Interface contacts:
Residue N34 in the first protein is in contact with residue H22 in the second protein (closest heavy-atom distance 3.6 Å).
Residue T39 in the first protein is in contact with residue I19 in the second protein (closest heavy-atom distance 2.8 Å).
Residue V38 in the first protein is in contact with residue M18 in the second protein (closest heavy-atom distance 3.5 Å).
Residue N134 in the first protein is in contact with residue N15 in the second protein (closest heavy-atom distance 3.8 Å).
Residue D50 in the first protein interacts with residue N17 in the second protein (closest heavy-atom distance 2.8 Å).
Residue P35 in the first protein is in contact with residue N21 in the second protein (closest heavy-atom distance 4.4 Å).
Residue Q37 in the first protein interacts with residue N26 in the second protein (closest heavy-atom distance 2.8 Å).
Residue L41 in the first protein interacts with residue I19 in the second protein (closest heavy-atom distance 3.6 Å).
Residue Q37 in the first protein is in contact with residue N21 in the second protein (closest heavy-atom distance 2.7 Å).
Residue L18 in the first protein is in contact with residue F27 in the second protein (closest heavy-atom distance 2.9 Å).
Residue L41 in the first protein is in contact with residue M18 in the second protein (closest heavy-atom distance 4.4 Å).
Residue T130 in the first protein is in contact with residue L20 in the second protein (closest heavy-atom distance 4.4 Å).
Residue P35 in the first protein interacts with residue H22 in the second protein (closest heavy-atom distance 3.6 Å).
Residue L36 in the first protein interacts with residue L20 in the second protein (closest heavy-atom distance 3.8 Å).
Residue N34 in the first protein is in contact with residue M23 in the second protein (closest heavy-atom distance 3.3 Å).
Residue P33 in the first protein is in contact with residue M23 in the second protein (closest heavy-atom distance 3.4 Å).
Residue V38 in the first protein is in contact with residue L20 in the second protein (closest heavy-atom distance 4.3 Å).
Residue Q37 in the first protein is in contact with residue M23 in the second protein (closest heavy-atom distance 3.5 Å).
Residue T39 in the first protein is in contact with residue N21 in the second protein (closest heavy-atom distance 2.6 Å).
Residue L42 in the first protein is in contact with residue N17 in the second protein (closest heavy-atom distance 2.8 Å).
Residue Q37 in the first protein contacts residue I19 in the second protein (closest heavy-atom distance 3.8 Å).
Residue T130 in the first protein contacts residue V12 in the second protein (closest heavy-atom distance 3.6 Å).
Residue L41 in the first protein is in contact with residue N17 in the second protein (closest heavy-atom distance 2.8 Å).
Residue A133 in the first protein is in contact with residue M18 in the second protein (closest heavy-atom distance 4.3 Å).
Residue L36 in the first protein is in contact with residue M23 in the second protein (closest heavy-atom distance 4.8 Å).
Residue P35 in the first protein is in contact with residue M23 in the second protein (closest heavy-atom distance 2.8 Å).
Residue Y54 in the first protein contacts residue N26 in the second protein (closest heavy-atom distance 3.8 Å).
Residue D50 in the first protein contacts residue N15 in the second protein (closest heavy-atom distance 3.3 Å).
Residue D50 in the first protein contacts residue M18 in the second protein (closest heavy-atom distance 4.9 Å).
Residue W131 in the first protein is in contact with residue S13 in the second protein (closest heavy-atom distance 3.2 Å).
Residue V38 in the first protein interacts with residue V12 in the second protein (closest heavy-atom distance 4.1 Å).
Residue L36 in the first protein is in contact with residue N21 in the second protein (closest heavy-atom distance 3.4 Å).
Residue N134 in the first protein is in contact with residue S13 in the second protein (closest heavy-atom distance 2.6 Å).
Residue T40 in the first protein interacts with residue M18 in the second protein (closest heavy-atom distance 3.8 Å).
Residue Y54 in the first protein is in contact with residue F27 in the second protein (closest heavy-atom distance 3.3 Å).
Residue N134 in the first protein interacts with residue G14 in the second protein (closest heavy-atom distance 4.8 Å).
Residue S56 in the first protein contacts residue M23 in the second protein (closest heavy-atom distance 4.8 Å).
Residue M57 in the first protein is in contact with residue L20 in the second protein (closest heavy-atom distance 3.6 Å).
Residue L36 in the first protein interacts with residue H22 in the second protein (closest heavy-atom distance 3.3 Å).
Residue V38 in the first protein contacts residue I19 in the second protein (closest heavy-atom distance 3.5 Å).
Residue Q37 in the first protein is in contact with residue L20 in the second protein (closest heavy-atom distance 3.4 Å).
Residue Q37 in the first protein contacts residue F27 in the second protein (closest heavy-atom distance 4.0 Å).
Residue L41 in the first protein is in contact with residue S16 in the second protein (closest heavy-atom distance 3.8 Å).
Residue T40 in the first protein is in contact with residue N17 in the second protein (closest heavy-atom distance 3.3 Å).
Residue L41 in the first protein is in contact with residue F11 in the second protein (closest heavy-atom distance 4.3 Å).
Residue T39 in the first protein is in contact with residue N26 in the second protein (closest heavy-atom distance 3.0 Å).
Residue G48 in the first protein is in contact with residue N17 in the second protein (closest heavy-atom distance 4.7 Å).
Residue N134 in the first protein contacts residue V12 in the second protein (closest heavy-atom distance 4.1 Å).
Residue Q37 in the first protein contacts residue H22 in the second protein (closest heavy-atom distance 4.4 Å).
Residue I55 in the first protein contacts residue M18 in the second protein (closest heavy-atom distance 5.0 Å).
Residue N134 in the first protein is in contact with residue M18 in the second protein (closest heavy-atom distance 3.7 Å).
Residue Q137 in the first protein is in contact with residue M18 in the second protein (closest heavy-atom distance 3.4 Å).
Residue N34 in the first protein is in contact with residue N24 in the second protein (closest heavy-atom distance 2.8 Å).
Residue I22 in the first protein contacts residue M23 in the second protein (closest heavy-atom distance 3.3 Å).
Residue Q49 in the first protein interacts with residue N17 in the second protein (closest heavy-atom distance 4.8 Å).
Residue R127 in the first protein interacts with residue L20 in the second protein (closest heavy-atom distance 3.7 Å).
Residue T39 in the first protein interacts with residue N17 in the second protein (closest heavy-atom distance 4.0 Å).
Residue T39 in the first protein is in contact with residue M18 in the second protein (closest heavy-atom distance 3.4 Å).
Residue T130 in the first protein is in contact with residue S13 in the second protein (closest heavy-atom distance 2.7 Å).

Sequence of the second protein:
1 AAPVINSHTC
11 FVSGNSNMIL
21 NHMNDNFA

The following describes two proteins that form a bound complex.

Sequence of the first protein:
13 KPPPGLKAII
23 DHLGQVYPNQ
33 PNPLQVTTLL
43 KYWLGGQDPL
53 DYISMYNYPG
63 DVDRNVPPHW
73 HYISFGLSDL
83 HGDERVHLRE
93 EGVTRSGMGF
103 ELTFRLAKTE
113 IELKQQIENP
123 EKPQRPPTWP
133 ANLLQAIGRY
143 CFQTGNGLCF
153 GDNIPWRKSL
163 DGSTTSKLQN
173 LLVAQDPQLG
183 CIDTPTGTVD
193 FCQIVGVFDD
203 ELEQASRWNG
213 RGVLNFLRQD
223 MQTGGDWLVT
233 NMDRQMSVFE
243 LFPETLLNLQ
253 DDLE